Sequence of the second protein:
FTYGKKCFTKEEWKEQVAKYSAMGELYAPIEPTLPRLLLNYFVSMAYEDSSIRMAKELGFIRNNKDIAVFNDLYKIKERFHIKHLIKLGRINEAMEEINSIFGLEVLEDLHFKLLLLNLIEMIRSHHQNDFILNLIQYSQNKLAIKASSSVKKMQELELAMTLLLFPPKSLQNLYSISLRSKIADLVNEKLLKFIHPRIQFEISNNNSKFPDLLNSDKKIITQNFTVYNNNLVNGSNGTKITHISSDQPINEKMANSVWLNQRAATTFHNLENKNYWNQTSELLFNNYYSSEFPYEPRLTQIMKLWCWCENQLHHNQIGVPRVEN

Residue-level contacts at the interface:
Residue F734 in the first protein is in contact with residue F97 in the second protein (closest heavy-atom distance 3.6 Å).
Residue K603 in the first protein is in contact with residue F415 in the second protein (closest heavy-atom distance 3.6 Å).
Residue N715 in the first protein is in contact with residue Y96 in the second protein (closest heavy-atom distance 3.0 Å).
Residue S920 in the first protein contacts residue E86 in the second protein (closest heavy-atom distance 3.5 Å).
Residue R694 in the first protein is in contact with residue T28 in the second protein (closest heavy-atom distance 3.4 Å).
Residue G733 in the first protein contacts residue S105 in the second protein (closest heavy-atom distance 3.6 Å).
Residue S927 in the first protein interacts with residue Y46 in the second protein (closest heavy-atom distance 3.5 Å).
Residue N933 in the first protein interacts with residue K31 in the second protein (closest heavy-atom distance 3.6 Å).
Residue D684 in the first protein interacts with residue R452 in the second protein (closest heavy-atom distance 3.1 Å).
Residue I612 in the first protein interacts with residue W438 in the second protein (closest heavy-atom distance 3.4 Å).
Residue D737 in the first protein contacts residue S105 in the second protein (closest heavy-atom distance 3.2 Å).
Residue R694 in the first protein contacts residue Y29 in the second protein (closest heavy-atom distance 3.5 Å).
Residue D954 in the first protein interacts with residue Y419 in the second protein (closest heavy-atom distance 3.4 Å).
Residue V955 in the first protein contacts residue R428 in the second protein (closest heavy-atom distance 3.6 Å).
Residue N701 in the first protein contacts residue R452 in the second protein (closest heavy-atom distance 3.3 Å).
Residue C613 in the first protein interacts with residue Y418 in the second protein (closest heavy-atom distance 3.2 Å).
Residue V955 in the first protein is in contact with residue I432 in the second protein (closest heavy-atom distance 3.6 Å).
Residue D737 in the first protein contacts residue Y102 in the second protein (closest heavy-atom distance 3.1 Å).
Residue D737 in the first protein contacts residue E103 in the second protein (closest heavy-atom distance 3.2 Å).
Residue N699 in the first protein interacts with residue H445 in the second protein (closest heavy-atom distance 3.5 Å).
Residue F734 in the first protein contacts residue S105 in the second protein (closest heavy-atom distance 3.1 Å).
Residue S606 in the first protein contacts residue N416 in the second protein (closest heavy-atom distance 3.0 Å).
Residue E610 in the first protein contacts residue N416 in the second protein (closest heavy-atom distance 2.8 Å).
Residue A934 in the first protein is in contact with residue N446 in the second protein (closest heavy-atom distance 3.2 Å).
Residue R694 in the first protein is in contact with residue Q447 in the second protein (closest heavy-atom distance 2.9 Å).
Residue L727 in the first protein is in contact with residue E112 in the second protein (closest heavy-atom distance 3.5 Å).
Residue N698 in the first protein is in contact with residue H445 in the second protein (closest heavy-atom distance 3.1 Å).
Residue N701 in the first protein interacts with residue E440 in the second protein (closest heavy-atom distance 2.3 Å).
Residue E528 in the first protein interacts with residue G341 in the second protein (closest heavy-atom distance 3.2 Å).
Residue F935 in the first protein interacts with residue N446 in the second protein (closest heavy-atom distance 3.5 Å).
Residue Y721 in the first protein interacts with residue L89 in the second protein (closest heavy-atom distance 3.5 Å).
Residue V697 in the first protein is in contact with residue H444 in the second protein (closest heavy-atom distance 3.4 Å).
Residue R10 in the first protein interacts with residue L52 in the second protein (closest heavy-atom distance 3.0 Å).
Residue L926 in the first protein contacts residue C439 in the second protein (closest heavy-atom distance 3.5 Å).
Residue L607 in the first protein interacts with residue F415 in the second protein (closest heavy-atom distance 3.5 Å).
Residue N698 in the first protein interacts with residue H444 in the second protein (closest heavy-atom distance 3.3 Å).
Residue D737 in the first protein contacts residue D104 in the second protein (closest heavy-atom distance 3.1 Å).
Residue I700 in the first protein contacts residue H444 in the second protein (closest heavy-atom distance 3.4 Å).
Residue I700 in the first protein is in contact with residue N441 in the second protein (closest heavy-atom distance 3.1 Å).
Residue G733 in the first protein is in contact with residue R108 in the second protein (closest heavy-atom distance 3.2 Å).
Residue T922 in the first protein interacts with residue W436 in the second protein (closest heavy-atom distance 3.5 Å).
Residue N701 in the first protein is in contact with residue N441 in the second protein (closest heavy-atom distance 3.2 Å).
Residue M925 in the first protein contacts residue W436 in the second protein (closest heavy-atom distance 3.4 Å).
Residue R686 in the first protein is in contact with residue V450 in the second protein (closest heavy-atom distance 2.8 Å).
Residue L681 in the first protein interacts with residue R452 in the second protein (closest heavy-atom distance 3.4 Å).
Residue R686 in the first protein interacts with residue R452 in the second protein (closest heavy-atom distance 3.3 Å).
Residue N921 in the first protein contacts residue W39 in the second protein (closest heavy-atom distance 2.6 Å).
Residue G936 in the first protein is in contact with residue Q442 in the second protein (closest heavy-atom distance 3.2 Å).
Residue E528 in the first protein interacts with residue T342 in the second protein (closest heavy-atom distance 3.3 Å).
Residue G733 in the first protein contacts residue D104 in the second protein (closest heavy-atom distance 3.4 Å).
Residue K740 in the first protein contacts residue E103 in the second protein (closest heavy-atom distance 3.0 Å).
Residue D729 in the first protein interacts with residue R108 in the second protein (closest heavy-atom distance 2.5 Å).
Residue D741 in the first protein is in contact with residue K142 in the second protein (closest heavy-atom distance 2.7 Å).
Residue D29 in the first protein interacts with residue Y46 in the second protein (closest heavy-atom distance 2.7 Å).
Residue L681 in the first protein is in contact with residue N455 in the second protein (closest heavy-atom distance 2.7 Å).
Residue L956 in the first protein contacts residue T88 in the second protein (closest heavy-atom distance 3.6 Å).
Residue E610 in the first protein contacts residue Y418 in the second protein (closest heavy-atom distance 3.5 Å).
Residue R686 in the first protein is in contact with residue Y29 in the second protein (closest heavy-atom distance 3.1 Å).
Residue G560 in the first protein is in contact with residue S339 in the second protein (closest heavy-atom distance 3.4 Å).
Residue N957 in the first protein contacts residue Y53 in the second protein (closest heavy-atom distance 3.5 Å).

Sequence of the first protein:
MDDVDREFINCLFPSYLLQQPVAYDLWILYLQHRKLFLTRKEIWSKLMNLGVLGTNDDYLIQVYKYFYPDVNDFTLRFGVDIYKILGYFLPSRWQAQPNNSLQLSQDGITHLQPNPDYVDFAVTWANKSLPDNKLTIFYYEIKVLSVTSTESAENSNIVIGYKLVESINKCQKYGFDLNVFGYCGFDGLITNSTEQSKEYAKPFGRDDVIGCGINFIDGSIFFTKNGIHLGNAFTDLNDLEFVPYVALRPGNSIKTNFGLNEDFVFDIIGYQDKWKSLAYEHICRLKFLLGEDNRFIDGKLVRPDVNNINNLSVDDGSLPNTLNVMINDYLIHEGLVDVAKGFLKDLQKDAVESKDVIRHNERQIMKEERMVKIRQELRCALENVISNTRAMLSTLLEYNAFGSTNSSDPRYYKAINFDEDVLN

These two protein chains interact to form a complex.